Contacts between the two chains:
Residue K77 in the first protein is in contact with residue K16 in the second protein (closest heavy-atom distance 4.3 Å).
Residue N84 in the first protein contacts residue I7 in the second protein (closest heavy-atom distance 3.4 Å).
Residue M73 in the first protein is in contact with residue L33 in the second protein (closest heavy-atom distance 4.7 Å).
Residue Y47 in the first protein contacts residue P5 in the second protein (closest heavy-atom distance 3.6 Å).
Residue E71 in the first protein is in contact with residue E11 in the second protein (closest heavy-atom distance 4.4 Å).
Residue L59 in the first protein interacts with residue Y34 in the second protein (closest heavy-atom distance 4.5 Å).
Residue Y83 in the first protein contacts residue P4 in the second protein (closest heavy-atom distance 4.0 Å).
Residue H87 in the first protein contacts residue P4 in the second protein (closest heavy-atom distance 3.6 Å).
Residue Y61 in the first protein interacts with residue K37 in the second protein (closest heavy-atom distance 3.9 Å).
Residue L44 in the first protein interacts with residue P2 in the second protein (closest heavy-atom distance 4.6 Å).
Residue D69 in the first protein contacts residue K16 in the second protein (closest heavy-atom distance 3.4 Å).
Residue L67 in the first protein is in contact with residue P14 in the second protein (closest heavy-atom distance 3.5 Å).
Residue E71 in the first protein contacts residue L24 in the second protein (closest heavy-atom distance 4.4 Å).
Residue S56 in the first protein contacts residue E32 in the second protein (closest heavy-atom distance 4.7 Å).
Residue P72 in the first protein is in contact with residue Y34 in the second protein (closest heavy-atom distance 3.4 Å).
Residue G139 in the first protein contacts residue L12 in the second protein (closest heavy-atom distance 4.4 Å).
Residue L67 in the first protein is in contact with residue F15 in the second protein (closest heavy-atom distance 3.3 Å).
Residue L59 in the first protein is in contact with residue L33 in the second protein (closest heavy-atom distance 3.4 Å).
Residue L68 in the first protein contacts residue F15 in the second protein (closest heavy-atom distance 4.8 Å).
Residue L68 in the first protein contacts residue P14 in the second protein (closest heavy-atom distance 3.7 Å).
Residue Y61 in the first protein interacts with residue K36 in the second protein (closest heavy-atom distance 3.8 Å).
Residue Y136 in the first protein is in contact with residue P14 in the second protein (closest heavy-atom distance 3.9 Å).
Residue K80 in the first protein interacts with residue I7 in the second protein (closest heavy-atom distance 3.9 Å).
Residue E71 in the first protein interacts with residue K16 in the second protein (closest heavy-atom distance 4.6 Å).
Residue Y61 in the first protein is in contact with residue F38 in the second protein (closest heavy-atom distance 3.3 Å).
Residue D69 in the first protein is in contact with residue F15 in the second protein (closest heavy-atom distance 3.6 Å).
Residue K80 in the first protein contacts residue T6 in the second protein (closest heavy-atom distance 4.1 Å).
Residue K90 in the first protein interacts with residue S1 in the second protein (closest heavy-atom distance 4.6 Å).
Residue I81 in the first protein contacts residue I7 in the second protein (closest heavy-atom distance 3.8 Å).
Residue P72 in the first protein is in contact with residue L33 in the second protein (closest heavy-atom distance 4.0 Å).
Residue P55 in the first protein contacts residue Y28 in the second protein (closest heavy-atom distance 3.5 Å).
Residue K77 in the first protein interacts with residue L12 in the second protein (closest heavy-atom distance 4.6 Å).
Residue P55 in the first protein is in contact with residue L33 in the second protein (closest heavy-atom distance 3.8 Å).
Residue V70 in the first protein is in contact with residue Y34 in the second protein (closest heavy-atom distance 3.1 Å).
Residue Y136 in the first protein interacts with residue L12 in the second protein (closest heavy-atom distance 3.7 Å).
Residue K80 in the first protein is in contact with residue P5 in the second protein (closest heavy-atom distance 3.7 Å).
Residue D69 in the first protein is in contact with residue R21 in the second protein (closest heavy-atom distance 3.9 Å).
Residue L142 in the first protein interacts with residue I7 in the second protein (closest heavy-atom distance 4.6 Å).
Residue D69 in the first protein is in contact with residue P14 in the second protein (closest heavy-atom distance 3.1 Å).
Residue L142 in the first protein interacts with residue L12 in the second protein (closest heavy-atom distance 3.6 Å).
Residue P46 in the first protein interacts with residue P2 in the second protein (closest heavy-atom distance 4.3 Å).
Residue N84 in the first protein is in contact with residue P5 in the second protein (closest heavy-atom distance 2.9 Å).
Residue K77 in the first protein contacts residue E11 in the second protein (closest heavy-atom distance 3.2 Å).
Residue Y136 in the first protein interacts with residue E13 in the second protein (closest heavy-atom distance 4.9 Å).
Residue M73 in the first protein interacts with residue L24 in the second protein (closest heavy-atom distance 4.5 Å).
Residue S56 in the first protein contacts residue L33 in the second protein (closest heavy-atom distance 4.0 Å).
Residue Y83 in the first protein contacts residue P5 in the second protein (closest heavy-atom distance 4.0 Å).
Residue I81 in the first protein is in contact with residue L12 in the second protein (closest heavy-atom distance 3.6 Å).
Residue P55 in the first protein contacts residue E32 in the second protein (closest heavy-atom distance 4.1 Å).
Residue N84 in the first protein is in contact with residue P4 in the second protein (closest heavy-atom distance 4.0 Å).

Sequence of the second protein:
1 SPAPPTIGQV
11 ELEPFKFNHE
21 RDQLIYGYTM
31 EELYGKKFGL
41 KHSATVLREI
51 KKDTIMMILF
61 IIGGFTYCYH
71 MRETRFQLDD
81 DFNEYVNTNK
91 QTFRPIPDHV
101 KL

Sequence of the first protein:
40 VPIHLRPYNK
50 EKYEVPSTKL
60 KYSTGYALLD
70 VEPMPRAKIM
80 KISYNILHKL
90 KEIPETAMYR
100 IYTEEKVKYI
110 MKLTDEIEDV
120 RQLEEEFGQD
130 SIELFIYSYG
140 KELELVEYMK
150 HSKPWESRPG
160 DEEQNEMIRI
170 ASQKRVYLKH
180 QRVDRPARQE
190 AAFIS

This data describes a binding interaction between two proteins.